Sequence of protein 1:
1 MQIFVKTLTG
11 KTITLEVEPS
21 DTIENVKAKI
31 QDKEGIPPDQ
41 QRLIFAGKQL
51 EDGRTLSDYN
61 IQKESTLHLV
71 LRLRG

Residue-level contacts at the interface:
Residue G47 in protein 1 contacts residue L7 in protein 2 (closest heavy-atom distance 3.3 Å).
Residue H68 in protein 1 is in contact with residue L10 in protein 2 (closest heavy-atom distance 4.5 Å).
Residue H68 in protein 1 interacts with residue D8 in protein 2 (closest heavy-atom distance 4.3 Å).
Residue H68 in protein 1 interacts with residue L7 in protein 2 (closest heavy-atom distance 2.8 Å).
Residue F45 in protein 1 is in contact with residue L7 in protein 2 (closest heavy-atom distance 4.7 Å).
Residue I44 in protein 1 contacts residue L7 in protein 2 (closest heavy-atom distance 3.6 Å).
Residue L8 in protein 1 is in contact with residue L10 in protein 2 (closest heavy-atom distance 4.7 Å).
Residue A46 in protein 1 is in contact with residue L7 in protein 2 (closest heavy-atom distance 4.2 Å).

Sequence of protein 2:
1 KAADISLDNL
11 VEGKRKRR

These two protein chains interact to form a complex.